Sequence of chain B:
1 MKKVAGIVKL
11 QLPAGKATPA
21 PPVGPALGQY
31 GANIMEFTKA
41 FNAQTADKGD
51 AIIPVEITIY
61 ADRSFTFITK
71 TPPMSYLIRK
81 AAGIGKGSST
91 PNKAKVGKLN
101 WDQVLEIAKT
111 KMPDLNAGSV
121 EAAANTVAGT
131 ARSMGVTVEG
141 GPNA

Contacts between the two chains:
Residue V108 in chain A is in contact with residue K93 in chain B (closest heavy-atom distance 5.0 Å).
Residue Q109 in chain A interacts with residue K93 in chain B (closest heavy-atom distance 4.4 Å).
Residue G110 in chain A contacts residue N92 in chain B (closest heavy-atom distance 4.3 Å).
Residue V108 in chain A contacts residue N92 in chain B (closest heavy-atom distance 2.6 Å).
Residue Q109 in chain A interacts with residue N92 in chain B (closest heavy-atom distance 3.4 Å).

This data describes a binding interaction between two proteins.

Sequence of chain A:
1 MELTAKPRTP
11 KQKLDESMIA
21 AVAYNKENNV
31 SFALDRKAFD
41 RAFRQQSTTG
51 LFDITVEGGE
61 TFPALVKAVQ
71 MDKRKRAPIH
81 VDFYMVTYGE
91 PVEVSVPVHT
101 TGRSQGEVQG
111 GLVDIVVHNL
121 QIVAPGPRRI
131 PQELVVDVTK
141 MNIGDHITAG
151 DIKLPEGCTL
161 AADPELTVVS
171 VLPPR